Residue-level contacts at the interface:
Residue Q181 in chain B contacts residue T9 in chain A (closest heavy-atom distance 3.3 Å).
Residue Q258 in chain B contacts residue R74 in chain A (closest heavy-atom distance 3.8 Å).
Residue Q181 in chain B interacts with residue R74 in chain A (closest heavy-atom distance 3.0 Å).
Residue C196 in chain B is in contact with residue R74 in chain A (closest heavy-atom distance 3.7 Å).
Residue E25 in chain B interacts with residue K6 in chain A (closest heavy-atom distance 3.0 Å).
Residue K315 in chain B is in contact with residue D52 in chain A (closest heavy-atom distance 3.8 Å).
Residue I193 in chain B interacts with residue R74 in chain A (closest heavy-atom distance 3.5 Å).
Residue Q318 in chain B contacts residue L73 in chain A (closest heavy-atom distance 3.6 Å).
Residue E28 in chain B is in contact with residue H68 in chain A (closest heavy-atom distance 2.5 Å).
Residue E21 in chain B is in contact with residue E64 in chain A (closest heavy-atom distance 3.5 Å).
Residue Q258 in chain B is in contact with residue R42 in chain A (closest heavy-atom distance 3.5 Å).
Residue E28 in chain B contacts residue F45 in chain A (closest heavy-atom distance 3.7 Å).
Residue Q181 in chain B is in contact with residue L71 in chain A (closest heavy-atom distance 3.8 Å).
Residue E197 in chain B interacts with residue R74 in chain A (closest heavy-atom distance 2.8 Å).
Residue W192 in chain B contacts residue R74 in chain A (closest heavy-atom distance 3.5 Å).
Residue C196 in chain B interacts with residue R72 in chain A (closest heavy-atom distance 3.6 Å).
Residue H260 in chain B interacts with residue G75 in chain A (closest heavy-atom distance 3.5 Å).
Residue G259 in chain B is in contact with residue G75 in chain A (closest heavy-atom distance 3.2 Å).
Residue W192 in chain B contacts residue G75 in chain A (closest heavy-atom distance 3.4 Å).
Residue F29 in chain B contacts residue K6 in chain A (closest heavy-atom distance 3.7 Å).
Residue L32 in chain B interacts with residue H68 in chain A (closest heavy-atom distance 3.6 Å).
Residue I193 in chain B is in contact with residue G75 in chain A (closest heavy-atom distance 3.1 Å).
Residue G194 in chain B contacts residue L73 in chain A (closest heavy-atom distance 3.6 Å).
Residue G259 in chain B contacts residue R74 in chain A (closest heavy-atom distance 2.8 Å).
Residue Q256 in chain B is in contact with residue L73 in chain A (closest heavy-atom distance 3.6 Å).
Residue E21 in chain B is in contact with residue K63 in chain A (closest heavy-atom distance 2.6 Å).
Residue Q256 in chain B is in contact with residue R74 in chain A (closest heavy-atom distance 3.4 Å).
Residue Q258 in chain B interacts with residue L73 in chain A (closest heavy-atom distance 3.5 Å).
Residue Q177 in chain B is in contact with residue R72 in chain A (closest heavy-atom distance 2.9 Å).
Residue F29 in chain B is in contact with residue H68 in chain A (closest heavy-atom distance 3.8 Å).
Residue Q24 in chain B is in contact with residue F45 in chain A (closest heavy-atom distance 3.7 Å).
Residue E25 in chain B is in contact with residue H68 in chain A (closest heavy-atom distance 2.7 Å).
Residue E21 in chain B is in contact with residue Q62 in chain A (closest heavy-atom distance 3.3 Å).
Residue F341 in chain B contacts residue R72 in chain A (closest heavy-atom distance 3.6 Å).
Residue E28 in chain B contacts residue A46 in chain A (closest heavy-atom distance 3.3 Å).
Residue Q316 in chain B is in contact with residue L73 in chain A (closest heavy-atom distance 3.7 Å).
Residue F29 in chain B contacts residue T7 in chain A (closest heavy-atom distance 3.2 Å).
Residue Q256 in chain B is in contact with residue G75 in chain A (closest heavy-atom distance 3.4 Å).
Residue C129 in chain B contacts residue G75 in chain A (closest heavy-atom distance 3.3 Å).
Residue L32 in chain B contacts residue L8 in chain A (closest heavy-atom distance 3.6 Å).
Residue S180 in chain B is in contact with residue T9 in chain A (closest heavy-atom distance 3.5 Å).
Residue Y36 in chain B contacts residue L8 in chain A (closest heavy-atom distance 3.7 Å).
Residue N183 in chain B contacts residue T9 in chain A (closest heavy-atom distance 3.5 Å).
Residue E28 in chain B interacts with residue I44 in chain A (closest heavy-atom distance 3.4 Å).
Residue G194 in chain B is in contact with residue R74 in chain A (closest heavy-atom distance 3.7 Å).
Residue Q181 in chain B contacts residue R72 in chain A (closest heavy-atom distance 3.4 Å).
Residue F29 in chain B is in contact with residue L8 in chain A (closest heavy-atom distance 3.9 Å).
Residue Q316 in chain B is in contact with residue R42 in chain A (closest heavy-atom distance 2.9 Å).
Residue E28 in chain B is in contact with residue G47 in chain A (closest heavy-atom distance 2.5 Å).
Residue E21 in chain B interacts with residue S65 in chain A (closest heavy-atom distance 3.2 Å).
Residue E25 in chain B is in contact with residue T66 in chain A (closest heavy-atom distance 3.3 Å).
Residue K345 in chain B interacts with residue D39 in chain A (closest heavy-atom distance 2.4 Å).
Residue D175 in chain B interacts with residue R72 in chain A (closest heavy-atom distance 2.7 Å).
Residue F29 in chain B contacts residue G10 in chain A (closest heavy-atom distance 3.8 Å).
Residue L38 in chain B is in contact with residue L8 in chain A (closest heavy-atom distance 3.7 Å).
Residue Y36 in chain B interacts with residue V70 in chain A (closest heavy-atom distance 3.6 Å).
Residue G178 in chain B interacts with residue R72 in chain A (closest heavy-atom distance 3.5 Å).
Residue H257 in chain B contacts residue R74 in chain A (closest heavy-atom distance 3.7 Å).
Residue Q33 in chain B contacts residue L8 in chain A (closest heavy-atom distance 2.8 Å).
Residue H257 in chain B contacts residue L73 in chain A (closest heavy-atom distance 3.9 Å).

The following describes two proteins that form a bound complex.

Sequence of chain B:
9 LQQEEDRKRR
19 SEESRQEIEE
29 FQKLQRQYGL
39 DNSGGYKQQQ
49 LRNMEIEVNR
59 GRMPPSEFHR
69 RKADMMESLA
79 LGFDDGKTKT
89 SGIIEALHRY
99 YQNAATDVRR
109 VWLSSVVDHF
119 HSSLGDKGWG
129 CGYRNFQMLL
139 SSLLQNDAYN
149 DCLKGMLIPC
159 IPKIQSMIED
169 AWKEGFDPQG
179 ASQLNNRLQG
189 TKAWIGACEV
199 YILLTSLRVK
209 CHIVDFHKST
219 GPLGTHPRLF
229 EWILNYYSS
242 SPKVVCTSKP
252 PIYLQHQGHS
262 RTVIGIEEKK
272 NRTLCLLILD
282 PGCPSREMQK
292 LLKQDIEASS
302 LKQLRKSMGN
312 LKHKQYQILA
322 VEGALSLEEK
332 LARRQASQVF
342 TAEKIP

Sequence of chain A:
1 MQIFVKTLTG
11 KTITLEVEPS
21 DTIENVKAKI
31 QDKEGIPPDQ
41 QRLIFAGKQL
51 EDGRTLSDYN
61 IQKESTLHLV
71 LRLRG